Sequence of protein 1:
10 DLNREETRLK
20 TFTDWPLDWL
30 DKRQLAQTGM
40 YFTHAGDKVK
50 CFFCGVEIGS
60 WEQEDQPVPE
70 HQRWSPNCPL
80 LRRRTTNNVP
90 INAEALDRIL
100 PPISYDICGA

Sequence of protein 2:
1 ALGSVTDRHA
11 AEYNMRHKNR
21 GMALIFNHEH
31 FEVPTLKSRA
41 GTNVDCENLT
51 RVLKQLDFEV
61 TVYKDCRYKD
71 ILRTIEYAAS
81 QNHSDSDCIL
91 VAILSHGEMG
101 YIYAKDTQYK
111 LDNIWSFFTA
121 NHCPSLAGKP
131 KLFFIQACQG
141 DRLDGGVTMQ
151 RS

Residue-level contacts at the interface:
Residue A40 in protein 2 is in contact with residue I106 in protein 1 (closest heavy-atom distance 4.3 Å).
Residue C138 in protein 2 contacts residue G108 in protein 1 (closest heavy-atom distance 4.2 Å).
Residue L143 in protein 2 interacts with residue C107 in protein 1 (closest heavy-atom distance 4.9 Å).
Residue C138 in protein 2 is in contact with residue C107 in protein 1 (closest heavy-atom distance 3.5 Å).
Residue H96 in protein 2 interacts with residue G108 in protein 1 (closest heavy-atom distance 3.2 Å).
Residue K37 in protein 2 interacts with residue A109 in protein 1 (closest heavy-atom distance 3.6 Å).
Residue T35 in protein 2 contacts residue A109 in protein 1 (closest heavy-atom distance 4.3 Å).
Residue K37 in protein 2 interacts with residue G108 in protein 1 (closest heavy-atom distance 4.9 Å).
Residue H96 in protein 2 contacts residue A109 in protein 1 (closest heavy-atom distance 5.0 Å).

These two protein chains interact to form a complex.